These two protein chains interact to form a complex.

Sequence of protein 1:
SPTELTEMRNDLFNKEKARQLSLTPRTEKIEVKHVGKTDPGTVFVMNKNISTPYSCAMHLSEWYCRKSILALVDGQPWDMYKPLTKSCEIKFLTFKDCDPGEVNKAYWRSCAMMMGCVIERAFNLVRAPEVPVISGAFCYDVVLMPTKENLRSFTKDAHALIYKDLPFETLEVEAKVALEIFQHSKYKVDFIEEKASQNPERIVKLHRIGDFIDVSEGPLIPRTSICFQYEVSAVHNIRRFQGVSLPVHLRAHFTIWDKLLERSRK

Sequence of protein 2:
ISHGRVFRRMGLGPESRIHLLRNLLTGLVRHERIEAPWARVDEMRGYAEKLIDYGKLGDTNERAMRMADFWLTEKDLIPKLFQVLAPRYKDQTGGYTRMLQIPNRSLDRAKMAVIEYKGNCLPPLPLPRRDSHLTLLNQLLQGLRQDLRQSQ

Residue-level contacts at the interface:
Residue V174 in protein 1 is in contact with residue L148 in protein 2 (closest heavy-atom distance 3.9 Å).
Residue D132 in protein 1 contacts residue T143 in protein 2 (closest heavy-atom distance 4.5 Å).
Residue K315 in protein 1 is in contact with residue L152 in protein 2 (closest heavy-atom distance 3.7 Å).
Residue A178 in protein 1 interacts with residue L148 in protein 2 (closest heavy-atom distance 4.7 Å).
Residue D134 in protein 1 is in contact with residue L142 in protein 2 (closest heavy-atom distance 4.3 Å).
Residue N139 in protein 1 contacts residue T143 in protein 2 (closest heavy-atom distance 4.1 Å).
Residue R319 in protein 1 interacts with residue L152 in protein 2 (closest heavy-atom distance 3.8 Å).
Residue W143 in protein 1 is in contact with residue L148 in protein 2 (closest heavy-atom distance 4.0 Å).
Residue R307 in protein 1 contacts residue L145 in protein 2 (closest heavy-atom distance 3.5 Å).
Residue I175 in protein 1 interacts with residue Q154 in protein 2 (closest heavy-atom distance 3.1 Å).
Residue P135 in protein 1 interacts with residue T143 in protein 2 (closest heavy-atom distance 3.9 Å).
Residue K131 in protein 1 interacts with residue D139 in protein 2 (closest heavy-atom distance 3.7 Å).
Residue D132 in protein 1 contacts residue S140 in protein 2 (closest heavy-atom distance 3.7 Å).
Residue C133 in protein 1 interacts with residue S140 in protein 2 (closest heavy-atom distance 4.1 Å).
Residue L306 in protein 1 is in contact with residue L144 in protein 2 (closest heavy-atom distance 4.3 Å).
Residue Y142 in protein 1 is in contact with residue L144 in protein 2 (closest heavy-atom distance 4.1 Å).
Residue I312 in protein 1 interacts with residue L149 in protein 2 (closest heavy-atom distance 4.0 Å).
Residue R319 in protein 1 interacts with residue D155 in protein 2 (closest heavy-atom distance 3.0 Å).
Residue N139 in protein 1 contacts residue L144 in protein 2 (closest heavy-atom distance 3.5 Å).
Residue N139 in protein 1 is in contact with residue L142 in protein 2 (closest heavy-atom distance 2.9 Å).
Residue L306 in protein 1 interacts with residue T143 in protein 2 (closest heavy-atom distance 3.9 Å).
Residue L302 in protein 1 interacts with residue L145 in protein 2 (closest heavy-atom distance 3.7 Å).
Residue P135 in protein 1 is in contact with residue L142 in protein 2 (closest heavy-atom distance 3.6 Å).
Residue I312 in protein 1 interacts with residue L145 in protein 2 (closest heavy-atom distance 5.0 Å).
Residue L316 in protein 1 contacts residue L148 in protein 2 (closest heavy-atom distance 3.6 Å).
Residue K322 in protein 1 is in contact with residue D155 in protein 2 (closest heavy-atom distance 4.0 Å).
Residue F130 in protein 1 is in contact with residue T143 in protein 2 (closest heavy-atom distance 3.2 Å).
Residue L302 in protein 1 interacts with residue L144 in protein 2 (closest heavy-atom distance 4.1 Å).
Residue V174 in protein 1 is in contact with residue Q147 in protein 2 (closest heavy-atom distance 3.5 Å).
Residue S301 in protein 1 contacts residue L144 in protein 2 (closest heavy-atom distance 4.5 Å).
Residue G177 in protein 1 is in contact with residue L148 in protein 2 (closest heavy-atom distance 3.9 Å).
Residue F130 in protein 1 contacts residue L144 in protein 2 (closest heavy-atom distance 4.9 Å).
Residue L316 in protein 1 interacts with residue L149 in protein 2 (closest heavy-atom distance 4.2 Å).
Residue K131 in protein 1 contacts residue T143 in protein 2 (closest heavy-atom distance 4.2 Å).
Residue I175 in protein 1 interacts with residue Q147 in protein 2 (closest heavy-atom distance 3.4 Å).
Residue A308 in protein 1 contacts residue L145 in protein 2 (closest heavy-atom distance 3.8 Å).
Residue C133 in protein 1 interacts with residue L142 in protein 2 (closest heavy-atom distance 3.5 Å).
Residue I175 in protein 1 interacts with residue G151 in protein 2 (closest heavy-atom distance 3.7 Å).
Residue L316 in protein 1 contacts residue L152 in protein 2 (closest heavy-atom distance 4.4 Å).
Residue L306 in protein 1 contacts residue L145 in protein 2 (closest heavy-atom distance 3.7 Å).
Residue L302 in protein 1 is in contact with residue L148 in protein 2 (closest heavy-atom distance 4.0 Å).
Residue L306 in protein 1 interacts with residue N146 in protein 2 (closest heavy-atom distance 4.2 Å).
Residue L306 in protein 1 is in contact with residue D139 in protein 2 (closest heavy-atom distance 4.6 Å).
Residue K322 in protein 1 is in contact with residue L156 in protein 2 (closest heavy-atom distance 4.9 Å).
Residue V300 in protein 1 interacts with residue L148 in protein 2 (closest heavy-atom distance 4.7 Å).
Residue W143 in protein 1 contacts residue L144 in protein 2 (closest heavy-atom distance 3.9 Å).
Residue V174 in protein 1 contacts residue L144 in protein 2 (closest heavy-atom distance 3.9 Å).
Residue N139 in protein 1 interacts with residue Q147 in protein 2 (closest heavy-atom distance 4.5 Å).
Residue R319 in protein 1 is in contact with residue G151 in protein 2 (closest heavy-atom distance 3.2 Å).